Sequence of the second protein:
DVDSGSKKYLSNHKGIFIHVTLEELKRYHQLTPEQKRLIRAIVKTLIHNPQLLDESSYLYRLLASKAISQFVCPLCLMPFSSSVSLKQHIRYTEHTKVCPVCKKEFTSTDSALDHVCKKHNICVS

Sequence of the first protein:
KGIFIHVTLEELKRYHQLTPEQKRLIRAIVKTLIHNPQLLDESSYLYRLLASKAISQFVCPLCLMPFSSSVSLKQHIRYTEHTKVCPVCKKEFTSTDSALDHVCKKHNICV

The following describes two proteins that form a bound complex.

Interface contacts:
Residue I20 in the second protein is in contact with residue L29 in the first protein (closest heavy-atom distance 3.4 Å).
Residue I20 in the second protein interacts with residue I22 in the first protein (closest heavy-atom distance 2.9 Å).
Residue L67 in the second protein contacts residue L63 in the first protein (closest heavy-atom distance 3.4 Å).
Residue K123 in the second protein is in contact with residue K70 in the first protein (closest heavy-atom distance 3.2 Å).
Residue L56 in the second protein contacts residue Y64 in the first protein (closest heavy-atom distance 3.4 Å).
Residue L56 in the second protein interacts with residue L67 in the first protein (closest heavy-atom distance 3.5 Å).
Residue K18 in the second protein interacts with residue H23 in the first protein (closest heavy-atom distance 2.9 Å).
Residue G19 in the second protein is in contact with residue L29 in the first protein (closest heavy-atom distance 3.5 Å).
Residue I43 in the second protein is in contact with residue L57 in the first protein (closest heavy-atom distance 3.4 Å).
Residue L42 in the second protein contacts residue D58 in the first protein (closest heavy-atom distance 3.5 Å).
Residue N125 in the second protein contacts residue K70 in the first protein (closest heavy-atom distance 2.9 Å).
Residue R31 in the second protein is in contact with residue I51 in the first protein (closest heavy-atom distance 3.5 Å).
Residue I22 in the second protein is in contact with residue G19 in the first protein (closest heavy-atom distance 3.4 Å).
Residue I20 in the second protein contacts residue F21 in the first protein (closest heavy-atom distance 3.3 Å).
Residue I22 in the second protein is in contact with residue I20 in the first protein (closest heavy-atom distance 2.8 Å).
Residue K122 in the second protein is in contact with residue K70 in the first protein (closest heavy-atom distance 3.1 Å).
Residue L57 in the second protein interacts with residue I43 in the first protein (closest heavy-atom distance 3.4 Å).
Residue H52 in the second protein contacts residue R31 in the first protein (closest heavy-atom distance 3.5 Å).
Residue Y64 in the second protein contacts residue Y64 in the first protein (closest heavy-atom distance 3.3 Å).
Residue F21 in the second protein contacts residue F21 in the first protein (closest heavy-atom distance 3.5 Å).
Residue S60 in the second protein interacts with residue Y64 in the first protein (closest heavy-atom distance 2.7 Å).
Residue K70 in the second protein interacts with residue N125 in the first protein (closest heavy-atom distance 2.4 Å).
Residue E28 in the second protein interacts with residue H52 in the first protein (closest heavy-atom distance 3.2 Å).
Residue I20 in the second protein interacts with residue I20 in the first protein (closest heavy-atom distance 3.4 Å).
Residue G19 in the second protein contacts residue F21 in the first protein (closest heavy-atom distance 3.4 Å).
Residue I46 in the second protein contacts residue L50 in the first protein (closest heavy-atom distance 3.5 Å).
Residue Y13 in the second protein is in contact with residue H33 in the first protein (closest heavy-atom distance 3.4 Å).
Residue L14 in the second protein contacts residue L29 in the first protein (closest heavy-atom distance 3.3 Å).
Residue K122 in the second protein is in contact with residue Q74 in the first protein (closest heavy-atom distance 3.5 Å).
Residue P54 in the second protein interacts with residue Q39 in the first protein (closest heavy-atom distance 3.5 Å).
Residue L67 in the second protein contacts residue E59 in the first protein (closest heavy-atom distance 3.0 Å).
Residue N125 in the second protein contacts residue C127 in the first protein (closest heavy-atom distance 2.8 Å).
Residue K18 in the second protein is in contact with residue I22 in the first protein (closest heavy-atom distance 3.4 Å).
Residue L57 in the second protein interacts with residue Q39 in the first protein (closest heavy-atom distance 3.6 Å).
Residue F21 in the second protein is in contact with residue I20 in the first protein (closest heavy-atom distance 3.5 Å).
Residue V24 in the second protein interacts with residue K18 in the first protein (closest heavy-atom distance 2.9 Å).
Residue S60 in the second protein is in contact with residue I46 in the first protein (closest heavy-atom distance 3.4 Å).
Residue E59 in the second protein contacts residue L67 in the first protein (closest heavy-atom distance 3.3 Å).
Residue R31 in the second protein contacts residue H52 in the first protein (closest heavy-atom distance 3.5 Å).
Residue I20 in the second protein is in contact with residue Y32 in the first protein (closest heavy-atom distance 3.4 Å).
Residue I22 in the second protein contacts residue V47 in the first protein (closest heavy-atom distance 3.4 Å).
Residue L50 in the second protein interacts with residue Y64 in the first protein (closest heavy-atom distance 3.5 Å).
Residue F21 in the second protein contacts residue G19 in the first protein (closest heavy-atom distance 3.2 Å).
Residue H23 in the second protein contacts residue K18 in the first protein (closest heavy-atom distance 2.8 Å).
Residue K48 in the second protein interacts with residue E28 in the first protein (closest heavy-atom distance 3.4 Å).
Residue V47 in the second protein interacts with residue V47 in the first protein (closest heavy-atom distance 3.5 Å).
Residue R44 in the second protein is in contact with residue H23 in the first protein (closest heavy-atom distance 3.3 Å).
Residue Y64 in the second protein is in contact with residue I46 in the first protein (closest heavy-atom distance 3.4 Å).
Residue K70 in the second protein interacts with residue H124 in the first protein (closest heavy-atom distance 3.4 Å).
Residue N125 in the second protein is in contact with residue I126 in the first protein (closest heavy-atom distance 3.0 Å).
Residue N16 in the second protein contacts residue L29 in the first protein (closest heavy-atom distance 3.1 Å).
Residue L63 in the second protein contacts residue L63 in the first protein (closest heavy-atom distance 3.5 Å).
Residue H52 in the second protein interacts with residue E28 in the first protein (closest heavy-atom distance 3.2 Å).
Residue Y64 in the second protein contacts residue L50 in the first protein (closest heavy-atom distance 3.5 Å).
Residue Y32 in the second protein contacts residue I20 in the first protein (closest heavy-atom distance 3.5 Å).
Residue C127 in the second protein is in contact with residue N125 in the first protein (closest heavy-atom distance 2.8 Å).
Residue I22 in the second protein is in contact with residue I22 in the first protein (closest heavy-atom distance 3.3 Å).
Residue N125 in the second protein interacts with residue N125 in the first protein (closest heavy-atom distance 3.2 Å).
Residue T49 in the second protein is in contact with residue Y64 in the first protein (closest heavy-atom distance 3.6 Å).
Residue Q74 in the second protein is in contact with residue K123 in the first protein (closest heavy-atom distance 3.6 Å).